Sequence of protein 2:
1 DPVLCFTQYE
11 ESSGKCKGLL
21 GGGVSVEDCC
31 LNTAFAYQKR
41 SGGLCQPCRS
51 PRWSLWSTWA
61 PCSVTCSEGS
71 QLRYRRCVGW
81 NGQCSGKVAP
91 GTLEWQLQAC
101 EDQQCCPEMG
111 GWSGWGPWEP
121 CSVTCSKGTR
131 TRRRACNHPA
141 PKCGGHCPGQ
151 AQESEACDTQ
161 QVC

This data describes a binding interaction between two proteins.

Sequence of protein 1:
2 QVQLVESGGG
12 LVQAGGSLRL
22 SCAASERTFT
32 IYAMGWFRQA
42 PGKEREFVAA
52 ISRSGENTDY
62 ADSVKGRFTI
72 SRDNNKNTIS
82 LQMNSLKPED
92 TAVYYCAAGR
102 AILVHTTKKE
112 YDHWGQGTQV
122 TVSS

Residue-level contacts at the interface:
Residue L20 in protein 2 interacts with residue I103 in protein 1 (closest heavy-atom distance 4.0 Å).
Residue T7 in protein 2 is in contact with residue I103 in protein 1 (closest heavy-atom distance 4.3 Å).
Residue L20 in protein 2 contacts residue L104 in protein 1 (closest heavy-atom distance 3.7 Å).
Residue F35 in protein 2 interacts with residue I103 in protein 1 (closest heavy-atom distance 3.6 Å).
Residue T7 in protein 2 interacts with residue L104 in protein 1 (closest heavy-atom distance 3.7 Å).
Residue N32 in protein 2 contacts residue I103 in protein 1 (closest heavy-atom distance 4.2 Å).
Residue G18 in protein 2 is in contact with residue L104 in protein 1 (closest heavy-atom distance 3.8 Å).
Residue L19 in protein 2 is in contact with residue L104 in protein 1 (closest heavy-atom distance 3.5 Å).